Sequence of protein 1:
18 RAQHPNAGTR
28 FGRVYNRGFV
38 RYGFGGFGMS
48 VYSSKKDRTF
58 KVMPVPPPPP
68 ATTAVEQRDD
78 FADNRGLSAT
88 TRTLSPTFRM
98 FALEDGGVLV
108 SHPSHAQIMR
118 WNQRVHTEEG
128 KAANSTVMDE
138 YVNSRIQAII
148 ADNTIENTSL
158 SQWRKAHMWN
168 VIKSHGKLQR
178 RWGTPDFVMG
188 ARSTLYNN

The following describes two proteins that form a bound complex.

Contacts between the two chains:
Residue Y23 in protein 2 contacts residue G42 in protein 1 (closest heavy-atom distance 2.8 Å).
Residue A24 in protein 2 interacts with residue G35 in protein 1 (closest heavy-atom distance 4.9 Å).
Residue Y23 in protein 2 is in contact with residue G40 in protein 1 (closest heavy-atom distance 3.5 Å).
Residue V22 in protein 2 is in contact with residue F36 in protein 1 (closest heavy-atom distance 4.7 Å).
Residue A24 in protein 2 is in contact with residue F41 in protein 1 (closest heavy-atom distance 3.6 Å).
Residue Y23 in protein 2 contacts residue F41 in protein 1 (closest heavy-atom distance 3.9 Å).
Residue Y23 in protein 2 interacts with residue Y39 in protein 1 (closest heavy-atom distance 3.1 Å).
Residue A24 in protein 2 contacts residue F36 in protein 1 (closest heavy-atom distance 3.4 Å).
Residue A24 in protein 2 interacts with residue Y39 in protein 1 (closest heavy-atom distance 4.8 Å).
Residue V22 in protein 2 contacts residue Y39 in protein 1 (closest heavy-atom distance 4.5 Å).
Residue V22 in protein 2 interacts with residue G35 in protein 1 (closest heavy-atom distance 2.7 Å).
Residue R26 in protein 2 interacts with residue G25 in protein 1 (closest heavy-atom distance 3.7 Å).
Residue Y23 in protein 2 interacts with residue G43 in protein 1 (closest heavy-atom distance 4.0 Å).
Residue R26 in protein 2 interacts with residue N23 in protein 1 (closest heavy-atom distance 3.9 Å).
Residue Y23 in protein 2 is in contact with residue G35 in protein 1 (closest heavy-atom distance 4.5 Å).

Sequence of protein 2:
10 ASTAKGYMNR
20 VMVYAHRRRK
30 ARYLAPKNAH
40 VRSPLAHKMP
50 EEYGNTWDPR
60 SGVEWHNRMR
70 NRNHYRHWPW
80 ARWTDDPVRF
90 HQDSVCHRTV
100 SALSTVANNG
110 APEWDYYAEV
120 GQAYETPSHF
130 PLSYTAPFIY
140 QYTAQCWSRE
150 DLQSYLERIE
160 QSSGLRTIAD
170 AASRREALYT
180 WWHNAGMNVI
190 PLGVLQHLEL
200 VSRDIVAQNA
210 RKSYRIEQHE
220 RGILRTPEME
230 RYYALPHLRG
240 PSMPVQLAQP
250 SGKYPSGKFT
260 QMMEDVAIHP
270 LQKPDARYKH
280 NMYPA